Sequence of protein 1:
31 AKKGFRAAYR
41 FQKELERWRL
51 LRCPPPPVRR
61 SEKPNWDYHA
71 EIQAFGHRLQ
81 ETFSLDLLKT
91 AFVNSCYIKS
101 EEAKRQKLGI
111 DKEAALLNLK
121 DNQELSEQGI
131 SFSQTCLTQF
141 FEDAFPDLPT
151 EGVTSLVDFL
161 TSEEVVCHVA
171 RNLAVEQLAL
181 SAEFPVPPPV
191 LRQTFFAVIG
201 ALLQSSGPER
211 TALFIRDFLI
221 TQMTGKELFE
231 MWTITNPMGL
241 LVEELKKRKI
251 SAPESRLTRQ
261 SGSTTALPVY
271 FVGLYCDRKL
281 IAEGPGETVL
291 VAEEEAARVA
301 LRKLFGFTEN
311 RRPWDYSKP

The following describes two proteins that form a bound complex.

Sequence of protein 2:
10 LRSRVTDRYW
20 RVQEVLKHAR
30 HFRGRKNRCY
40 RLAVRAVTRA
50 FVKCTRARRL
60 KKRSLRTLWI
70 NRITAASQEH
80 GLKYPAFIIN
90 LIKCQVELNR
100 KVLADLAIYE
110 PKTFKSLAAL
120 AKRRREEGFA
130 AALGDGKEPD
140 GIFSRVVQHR

Residue-level contacts at the interface:
Residue E44 in protein 1 interacts with residue Y18 in protein 2 (closest heavy-atom distance 5.0 Å).
Residue W48 in protein 1 interacts with residue Y18 in protein 2 (closest heavy-atom distance 3.8 Å).
Residue R40 in protein 1 contacts residue E23 in protein 2 (closest heavy-atom distance 4.2 Å).
Residue A37 in protein 1 contacts residue W19 in protein 2 (closest heavy-atom distance 4.3 Å).
Residue R40 in protein 1 contacts residue W19 in protein 2 (closest heavy-atom distance 3.1 Å).
Residue A37 in protein 1 contacts residue T15 in protein 2 (closest heavy-atom distance 4.1 Å).
Residue G34 in protein 1 contacts residue T15 in protein 2 (closest heavy-atom distance 4.5 Å).
Residue E44 in protein 1 contacts residue W19 in protein 2 (closest heavy-atom distance 3.9 Å).
Residue F41 in protein 1 is in contact with residue W19 in protein 2 (closest heavy-atom distance 4.0 Å).
Residue R40 in protein 1 contacts residue D16 in protein 2 (closest heavy-atom distance 5.0 Å).